Sequence of protein 2:
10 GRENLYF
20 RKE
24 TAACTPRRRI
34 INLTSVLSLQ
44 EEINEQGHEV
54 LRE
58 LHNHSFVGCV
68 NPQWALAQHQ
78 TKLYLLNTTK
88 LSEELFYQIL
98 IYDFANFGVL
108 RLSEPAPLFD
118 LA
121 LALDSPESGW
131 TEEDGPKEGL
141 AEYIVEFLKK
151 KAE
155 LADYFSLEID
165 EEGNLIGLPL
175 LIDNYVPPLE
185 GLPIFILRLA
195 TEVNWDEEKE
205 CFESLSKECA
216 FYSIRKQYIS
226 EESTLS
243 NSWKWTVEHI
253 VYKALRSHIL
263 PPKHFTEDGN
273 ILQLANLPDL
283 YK

Sequence of protein 1:
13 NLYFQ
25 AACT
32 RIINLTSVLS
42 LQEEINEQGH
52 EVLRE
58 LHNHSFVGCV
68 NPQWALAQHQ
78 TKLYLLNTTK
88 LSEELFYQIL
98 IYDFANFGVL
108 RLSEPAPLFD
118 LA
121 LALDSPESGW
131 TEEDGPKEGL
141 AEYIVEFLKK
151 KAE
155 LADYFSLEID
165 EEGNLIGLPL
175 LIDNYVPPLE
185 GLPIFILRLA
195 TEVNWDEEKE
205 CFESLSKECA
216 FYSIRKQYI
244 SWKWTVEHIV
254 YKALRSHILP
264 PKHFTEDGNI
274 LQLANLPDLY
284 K

This data describes a binding interaction between two proteins.

Contacts between the two chains:
Residue K221 in protein 2 contacts residue D281 in protein 1 (closest heavy-atom distance 2.9 Å).
Residue L279 in protein 2 is in contact with residue V67 in protein 1 (closest heavy-atom distance 3.9 Å).
Residue L279 in protein 2 interacts with residue L82 in protein 1 (closest heavy-atom distance 4.1 Å).
Residue V64 in protein 2 is in contact with residue V64 in protein 1 (closest heavy-atom distance 3.8 Å).
Residue C66 in protein 2 is in contact with residue V64 in protein 1 (closest heavy-atom distance 3.8 Å).
Residue L282 in protein 2 contacts residue K221 in protein 1 (closest heavy-atom distance 3.3 Å).
Residue K284 in protein 2 contacts residue I224 in protein 1 (closest heavy-atom distance 3.9 Å).
Residue K284 in protein 2 is in contact with residue Q222 in protein 1 (closest heavy-atom distance 4.9 Å).
Residue L282 in protein 2 interacts with residue V67 in protein 1 (closest heavy-atom distance 3.9 Å).
Residue N68 in protein 2 interacts with residue L282 in protein 1 (closest heavy-atom distance 3.4 Å).
Residue V67 in protein 2 contacts residue L80 in protein 1 (closest heavy-atom distance 4.0 Å).
Residue L282 in protein 2 is in contact with residue W71 in protein 1 (closest heavy-atom distance 4.5 Å).
Residue L82 in protein 2 interacts with residue A277 in protein 1 (closest heavy-atom distance 4.8 Å).
Residue L279 in protein 2 interacts with residue W71 in protein 1 (closest heavy-atom distance 3.9 Å).
Residue D281 in protein 2 is in contact with residue K221 in protein 1 (closest heavy-atom distance 2.6 Å).
Residue K284 in protein 2 interacts with residue K221 in protein 1 (closest heavy-atom distance 3.2 Å).
Residue K221 in protein 2 contacts residue L282 in protein 1 (closest heavy-atom distance 3.7 Å).
Residue L80 in protein 2 contacts residue L73 in protein 1 (closest heavy-atom distance 3.6 Å).
Residue V64 in protein 2 interacts with residue L73 in protein 1 (closest heavy-atom distance 3.6 Å).
Residue A277 in protein 2 contacts residue L82 in protein 1 (closest heavy-atom distance 4.5 Å).
Residue L82 in protein 2 is in contact with residue L279 in protein 1 (closest heavy-atom distance 3.9 Å).
Residue A277 in protein 2 interacts with residue L276 in protein 1 (closest heavy-atom distance 4.1 Å).
Residue G65 in protein 2 interacts with residue V64 in protein 1 (closest heavy-atom distance 3.5 Å).
Residue L82 in protein 2 interacts with residue L80 in protein 1 (closest heavy-atom distance 4.6 Å).
Residue Q75 in protein 2 is in contact with residue V67 in protein 1 (closest heavy-atom distance 4.3 Å).
Residue V64 in protein 2 is in contact with residue V67 in protein 1 (closest heavy-atom distance 4.2 Å).
Residue L73 in protein 2 interacts with residue V64 in protein 1 (closest heavy-atom distance 3.8 Å).
Residue L282 in protein 2 contacts residue N68 in protein 1 (closest heavy-atom distance 2.9 Å).
Residue L73 in protein 2 is in contact with residue L73 in protein 1 (closest heavy-atom distance 3.8 Å).
Residue V67 in protein 2 interacts with residue Q75 in protein 1 (closest heavy-atom distance 4.1 Å).
Residue V67 in protein 2 is in contact with residue V64 in protein 1 (closest heavy-atom distance 4.3 Å).
Residue K221 in protein 2 is in contact with residue Y283 in protein 1 (closest heavy-atom distance 4.9 Å).
Residue V67 in protein 2 contacts residue L282 in protein 1 (closest heavy-atom distance 4.0 Å).
Residue K284 in protein 2 interacts with residue P69 in protein 1 (closest heavy-atom distance 3.6 Å).
Residue V67 in protein 2 is in contact with residue L279 in protein 1 (closest heavy-atom distance 4.1 Å).
Residue V64 in protein 2 is in contact with residue G65 in protein 1 (closest heavy-atom distance 3.6 Å).
Residue D281 in protein 2 is in contact with residue Q70 in protein 1 (closest heavy-atom distance 5.0 Å).
Residue L80 in protein 2 interacts with residue L82 in protein 1 (closest heavy-atom distance 4.4 Å).
Residue L276 in protein 2 interacts with residue L80 in protein 1 (closest heavy-atom distance 3.6 Å).
Residue Y283 in protein 2 contacts residue K221 in protein 1 (closest heavy-atom distance 2.8 Å).
Residue W71 in protein 2 interacts with residue L282 in protein 1 (closest heavy-atom distance 4.4 Å).
Residue L73 in protein 2 interacts with residue L80 in protein 1 (closest heavy-atom distance 3.5 Å).
Residue W71 in protein 2 interacts with residue L279 in protein 1 (closest heavy-atom distance 3.9 Å).
Residue L80 in protein 2 interacts with residue L276 in protein 1 (closest heavy-atom distance 3.4 Å).
Residue G65 in protein 2 interacts with residue G65 in protein 1 (closest heavy-atom distance 4.8 Å).
Residue L80 in protein 2 is in contact with residue V67 in protein 1 (closest heavy-atom distance 4.5 Å).
Residue K221 in protein 2 contacts residue K284 in protein 1 (closest heavy-atom distance 4.0 Å).
Residue K246 in protein 2 interacts with residue F63 in protein 1 (closest heavy-atom distance 4.5 Å).
Residue F63 in protein 2 is in contact with residue K246 in protein 1 (closest heavy-atom distance 4.4 Å).
Residue V64 in protein 2 interacts with residue C66 in protein 1 (closest heavy-atom distance 3.7 Å).
Residue L276 in protein 2 interacts with residue A277 in protein 1 (closest heavy-atom distance 4.1 Å).
Residue L276 in protein 2 is in contact with residue L276 in protein 1 (closest heavy-atom distance 3.6 Å).